This data describes a binding interaction between two proteins.

Contacts between the two chains:
Residue R157 in protein 2 is in contact with residue E92 in protein 1 (closest heavy-atom distance 3.3 Å).
Residue F10 in protein 2 contacts residue E164 in protein 1 (closest heavy-atom distance 3.3 Å).
Residue L14 in protein 2 interacts with residue I6 in protein 1 (closest heavy-atom distance 3.1 Å).
Residue F10 in protein 2 interacts with residue R147 in protein 1 (closest heavy-atom distance 3.3 Å).
Residue E92 in protein 2 interacts with residue R158 in protein 1 (closest heavy-atom distance 2.8 Å).
Residue R13 in protein 2 contacts residue S8 in protein 1 (closest heavy-atom distance 2.8 Å).
Residue Q5 in protein 2 is in contact with residue H16 in protein 1 (closest heavy-atom distance 2.8 Å).
Residue T156 in protein 2 contacts residue E94 in protein 1 (closest heavy-atom distance 2.8 Å).
Residue L14 in protein 2 contacts residue K7 in protein 1 (closest heavy-atom distance 2.8 Å).
Residue K7 in protein 2 interacts with residue R13 in protein 1 (closest heavy-atom distance 3.2 Å).
Residue R158 in protein 2 contacts residue E92 in protein 1 (closest heavy-atom distance 2.8 Å).
Residue D90 in protein 2 is in contact with residue R162 in protein 1 (closest heavy-atom distance 2.8 Å).
Residue F150 in protein 2 contacts residue W184 in protein 1 (closest heavy-atom distance 3.5 Å).
Residue A11 in protein 2 contacts residue E164 in protein 1 (closest heavy-atom distance 2.9 Å).
Residue F10 in protein 2 is in contact with residue D145 in protein 1 (closest heavy-atom distance 3.5 Å).
Residue F150 in protein 2 contacts residue P146 in protein 1 (closest heavy-atom distance 3.4 Å).
Residue A11 in protein 2 is in contact with residue R147 in protein 1 (closest heavy-atom distance 3.3 Å).
Residue T12 in protein 2 contacts residue R147 in protein 1 (closest heavy-atom distance 3.4 Å).
Residue S8 in protein 2 interacts with residue T12 in protein 1 (closest heavy-atom distance 3.3 Å).
Residue R13 in protein 2 is in contact with residue K7 in protein 1 (closest heavy-atom distance 3.2 Å).
Residue S8 in protein 2 interacts with residue E164 in protein 1 (closest heavy-atom distance 3.5 Å).
Residue D177 in protein 2 contacts residue S2 in protein 1 (closest heavy-atom distance 2.7 Å).
Residue E94 in protein 2 is in contact with residue R158 in protein 1 (closest heavy-atom distance 2.5 Å).
Residue E182 in protein 2 contacts residue R157 in protein 1 (closest heavy-atom distance 3.3 Å).
Residue E92 in protein 2 interacts with residue R162 in protein 1 (closest heavy-atom distance 3.1 Å).
Residue I6 in protein 2 contacts residue L14 in protein 1 (closest heavy-atom distance 3.1 Å).
Residue E92 in protein 2 contacts residue R157 in protein 1 (closest heavy-atom distance 3.3 Å).
Residue E164 in protein 2 contacts residue F10 in protein 1 (closest heavy-atom distance 3.3 Å).
Residue D90 in protein 2 interacts with residue I6 in protein 1 (closest heavy-atom distance 3.5 Å).
Residue R147 in protein 2 interacts with residue F10 in protein 1 (closest heavy-atom distance 3.3 Å).
Residue S8 in protein 2 is in contact with residue R13 in protein 1 (closest heavy-atom distance 2.8 Å).
Residue P155 in protein 2 contacts residue E94 in protein 1 (closest heavy-atom distance 3.4 Å).
Residue I6 in protein 2 contacts residue D90 in protein 1 (closest heavy-atom distance 3.5 Å).
Residue R147 in protein 2 is in contact with residue A11 in protein 1 (closest heavy-atom distance 3.3 Å).
Residue P146 in protein 2 contacts residue F150 in protein 1 (closest heavy-atom distance 3.4 Å).
Residue W184 in protein 2 contacts residue F150 in protein 1 (closest heavy-atom distance 3.5 Å).
Residue K7 in protein 2 contacts residue L14 in protein 1 (closest heavy-atom distance 2.8 Å).
Residue E94 in protein 2 contacts residue T156 in protein 1 (closest heavy-atom distance 2.8 Å).
Residue P155 in protein 2 contacts residue F93 in protein 1 (closest heavy-atom distance 3.4 Å).
Residue P18 in protein 2 interacts with residue S2 in protein 1 (closest heavy-atom distance 3.2 Å).
Residue R166 in protein 2 interacts with residue F10 in protein 1 (closest heavy-atom distance 3.3 Å).
Residue R162 in protein 2 interacts with residue D90 in protein 1 (closest heavy-atom distance 2.8 Å).
Residue H16 in protein 2 is in contact with residue Q5 in protein 1 (closest heavy-atom distance 2.8 Å).
Residue R158 in protein 2 is in contact with residue F93 in protein 1 (closest heavy-atom distance 3.1 Å).
Residue E94 in protein 2 interacts with residue P155 in protein 1 (closest heavy-atom distance 3.4 Å).
Residue R147 in protein 2 is in contact with residue T12 in protein 1 (closest heavy-atom distance 3.4 Å).
Residue L9 in protein 2 interacts with residue T12 in protein 1 (closest heavy-atom distance 2.7 Å).
Residue R162 in protein 2 contacts residue E92 in protein 1 (closest heavy-atom distance 3.1 Å).
Residue S2 in protein 2 contacts residue D177 in protein 1 (closest heavy-atom distance 2.7 Å).
Residue R158 in protein 2 contacts residue E94 in protein 1 (closest heavy-atom distance 2.5 Å).
Residue S2 in protein 2 interacts with residue P18 in protein 1 (closest heavy-atom distance 3.2 Å).
Residue D145 in protein 2 is in contact with residue F10 in protein 1 (closest heavy-atom distance 3.5 Å).
Residue F10 in protein 2 interacts with residue T167 in protein 1 (closest heavy-atom distance 3.5 Å).
Residue E164 in protein 2 is in contact with residue A11 in protein 1 (closest heavy-atom distance 2.9 Å).
Residue T12 in protein 2 is in contact with residue S8 in protein 1 (closest heavy-atom distance 3.3 Å).
Residue R157 in protein 2 contacts residue E182 in protein 1 (closest heavy-atom distance 3.3 Å).
Residue F93 in protein 2 contacts residue P155 in protein 1 (closest heavy-atom distance 3.4 Å).
Residue T12 in protein 2 interacts with residue L9 in protein 1 (closest heavy-atom distance 2.7 Å).
Residue F93 in protein 2 interacts with residue R158 in protein 1 (closest heavy-atom distance 3.1 Å).
Residue F10 in protein 2 contacts residue R166 in protein 1 (closest heavy-atom distance 3.3 Å).

Sequence of protein 1:
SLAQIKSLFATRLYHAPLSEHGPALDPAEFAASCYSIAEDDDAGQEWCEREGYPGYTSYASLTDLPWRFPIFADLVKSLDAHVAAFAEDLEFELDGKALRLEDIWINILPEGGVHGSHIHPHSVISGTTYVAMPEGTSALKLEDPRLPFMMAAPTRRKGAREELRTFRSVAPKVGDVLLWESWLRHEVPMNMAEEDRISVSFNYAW

Sequence of protein 2:
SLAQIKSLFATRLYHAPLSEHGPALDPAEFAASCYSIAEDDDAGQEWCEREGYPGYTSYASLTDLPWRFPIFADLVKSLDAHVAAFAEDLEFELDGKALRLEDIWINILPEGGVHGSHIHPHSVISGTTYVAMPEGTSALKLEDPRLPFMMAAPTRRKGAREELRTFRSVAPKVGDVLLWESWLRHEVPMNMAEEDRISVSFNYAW